Sequence of the first protein:
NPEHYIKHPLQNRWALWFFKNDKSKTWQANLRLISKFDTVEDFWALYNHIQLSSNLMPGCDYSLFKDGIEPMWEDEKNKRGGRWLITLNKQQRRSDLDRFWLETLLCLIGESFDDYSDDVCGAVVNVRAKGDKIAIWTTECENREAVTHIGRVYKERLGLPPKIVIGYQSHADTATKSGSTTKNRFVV

Interface contacts:
Residue H200 in the first protein interacts with residue F138 in the second protein (closest heavy-atom distance 3.6 Å).
Residue F48 in the first protein interacts with residue M136 in the second protein (closest heavy-atom distance 3.5 Å).
Residue P100 in the first protein interacts with residue F139 in the second protein (closest heavy-atom distance 3.3 Å).
Residue L60 in the first protein interacts with residue M136 in the second protein (closest heavy-atom distance 4.0 Å).
Residue W56 in the first protein is in contact with residue T140 in the second protein (closest heavy-atom distance 4.3 Å).
Residue K52 in the first protein is in contact with residue S66 in the second protein (closest heavy-atom distance 2.7 Å).
Residue L60 in the first protein interacts with residue F139 in the second protein (closest heavy-atom distance 4.1 Å).
Residue S92 in the first protein contacts residue M136 in the second protein (closest heavy-atom distance 3.6 Å).
Residue W102 in the first protein contacts residue T140 in the second protein (closest heavy-atom distance 3.7 Å).
Residue K52 in the first protein is in contact with residue S64 in the second protein (closest heavy-atom distance 4.1 Å).
Residue K52 in the first protein is in contact with residue T65 in the second protein (closest heavy-atom distance 3.7 Å).
Residue T205 in the first protein is in contact with residue A144 in the second protein (closest heavy-atom distance 3.6 Å).
Residue A204 in the first protein contacts residue M145 in the second protein (closest heavy-atom distance 3.2 Å).
Residue N155 in the first protein is in contact with residue E135 in the second protein (closest heavy-atom distance 3.8 Å).
Residue R157 in the first protein interacts with residue E135 in the second protein (closest heavy-atom distance 3.5 Å).
Residue D90 in the first protein is in contact with residue M136 in the second protein (closest heavy-atom distance 2.9 Å).
Residue Y91 in the first protein interacts with residue M136 in the second protein (closest heavy-atom distance 4.2 Å).
Residue A204 in the first protein is in contact with residue F138 in the second protein (closest heavy-atom distance 4.2 Å).
Residue F48 in the first protein contacts residue F139 in the second protein (closest heavy-atom distance 3.3 Å).
Residue W166 in the first protein contacts residue G137 in the second protein (closest heavy-atom distance 3.6 Å).
Residue G208 in the first protein contacts residue M145 in the second protein (closest heavy-atom distance 4.4 Å).
Residue K162 in the first protein is in contact with residue E135 in the second protein (closest heavy-atom distance 4.2 Å).
Residue S53 in the first protein is in contact with residue S88 in the second protein (closest heavy-atom distance 2.9 Å).
Residue N50 in the first protein contacts residue P134 in the second protein (closest heavy-atom distance 2.6 Å).
Residue W102 in the first protein contacts residue F138 in the second protein (closest heavy-atom distance 3.8 Å).
Residue P100 in the first protein contacts residue G137 in the second protein (closest heavy-atom distance 3.2 Å).
Residue G208 in the first protein interacts with residue A144 in the second protein (closest heavy-atom distance 3.4 Å).
Residue R112 in the first protein contacts residue F138 in the second protein (closest heavy-atom distance 3.8 Å).
Residue W46 in the first protein is in contact with residue M136 in the second protein (closest heavy-atom distance 3.9 Å).
Residue S53 in the first protein contacts residue S85 in the second protein (closest heavy-atom distance 3.5 Å).
Residue W102 in the first protein is in contact with residue Q141 in the second protein (closest heavy-atom distance 3.1 Å).
Residue F47 in the first protein contacts residue M136 in the second protein (closest heavy-atom distance 3.6 Å).
Residue T203 in the first protein contacts residue M145 in the second protein (closest heavy-atom distance 3.0 Å).
Residue W166 in the first protein is in contact with residue M136 in the second protein (closest heavy-atom distance 4.2 Å).
Residue T205 in the first protein contacts residue L78 in the second protein (closest heavy-atom distance 3.7 Å).
Residue A204 in the first protein is in contact with residue P143 in the second protein (closest heavy-atom distance 3.1 Å).
Residue V153 in the first protein interacts with residue M136 in the second protein (closest heavy-atom distance 3.6 Å).
Residue M101 in the first protein is in contact with residue F139 in the second protein (closest heavy-atom distance 4.1 Å).
Residue W102 in the first protein contacts residue I142 in the second protein (closest heavy-atom distance 4.1 Å).
Residue A204 in the first protein contacts residue A144 in the second protein (closest heavy-atom distance 3.0 Å).
Residue W102 in the first protein interacts with residue G137 in the second protein (closest heavy-atom distance 2.9 Å).
Residue F48 in the first protein is in contact with residue E135 in the second protein (closest heavy-atom distance 4.2 Å).
Residue W56 in the first protein interacts with residue F139 in the second protein (closest heavy-atom distance 3.6 Å).
Residue T203 in the first protein interacts with residue F138 in the second protein (closest heavy-atom distance 4.0 Å).
Residue E103 in the first protein interacts with residue T140 in the second protein (closest heavy-atom distance 3.0 Å).
Residue D90 in the first protein is in contact with residue E135 in the second protein (closest heavy-atom distance 3.8 Å).
Residue A204 in the first protein interacts with residue Q141 in the second protein (closest heavy-atom distance 3.6 Å).
Residue M101 in the first protein is in contact with residue G137 in the second protein (closest heavy-atom distance 3.6 Å).
Residue S207 in the first protein contacts residue A144 in the second protein (closest heavy-atom distance 3.6 Å).
Residue R112 in the first protein is in contact with residue E135 in the second protein (closest heavy-atom distance 3.5 Å).
Residue T203 in the first protein contacts residue A144 in the second protein (closest heavy-atom distance 3.7 Å).
Residue W166 in the first protein contacts residue F138 in the second protein (closest heavy-atom distance 3.8 Å).
Residue S53 in the first protein is in contact with residue S87 in the second protein (closest heavy-atom distance 4.1 Å).
Residue P100 in the first protein contacts residue M136 in the second protein (closest heavy-atom distance 4.0 Å).
Residue A204 in the first protein is in contact with residue I142 in the second protein (closest heavy-atom distance 3.2 Å).
Residue T55 in the first protein contacts residue S90 in the second protein (closest heavy-atom distance 4.2 Å).
Residue K206 in the first protein contacts residue A144 in the second protein (closest heavy-atom distance 3.5 Å).
Residue E103 in the first protein interacts with residue Q141 in the second protein (closest heavy-atom distance 3.2 Å).
Residue K52 in the first protein is in contact with residue S85 in the second protein (closest heavy-atom distance 3.6 Å).
Residue S53 in the first protein interacts with residue S64 in the second protein (closest heavy-atom distance 4.3 Å).

The following describes two proteins that form a bound complex.

Sequence of the second protein:
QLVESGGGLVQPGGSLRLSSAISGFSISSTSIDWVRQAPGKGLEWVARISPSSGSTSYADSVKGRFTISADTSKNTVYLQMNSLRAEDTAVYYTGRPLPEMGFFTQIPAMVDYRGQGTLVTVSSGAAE